Sequence of chain B:
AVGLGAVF

Residue-level contacts at the interface:
Residue V56 in chain A contacts residue A7 in chain B (closest heavy-atom distance 4.2 Å).
Residue F31 in chain A contacts residue A7 in chain B (closest heavy-atom distance 3.5 Å).
Residue V56 in chain A interacts with residue G4 in chain B (closest heavy-atom distance 3.3 Å).
Residue E103 in chain A is in contact with residue G6 in chain B (closest heavy-atom distance 4.0 Å).
Residue F31 in chain A is in contact with residue F9 in chain B (closest heavy-atom distance 3.5 Å).
Residue Y32 in chain A is in contact with residue F9 in chain B (closest heavy-atom distance 3.7 Å).
Residue G102 in chain A is in contact with residue G6 in chain B (closest heavy-atom distance 3.5 Å).
Residue A52 in chain A is in contact with residue L5 in chain B (closest heavy-atom distance 4.5 Å).
Residue V56 in chain A contacts residue G6 in chain B (closest heavy-atom distance 3.5 Å).
Residue G104 in chain A interacts with residue A7 in chain B (closest heavy-atom distance 2.8 Å).
Residue S108 in chain A interacts with residue V3 in chain B (closest heavy-atom distance 3.8 Å).
Residue V56 in chain A contacts residue L5 in chain B (closest heavy-atom distance 3.9 Å).
Residue V56 in chain A is in contact with residue V8 in chain B (closest heavy-atom distance 4.7 Å).
Residue E103 in chain A interacts with residue A7 in chain B (closest heavy-atom distance 3.6 Å).
Residue S108 in chain A interacts with residue A2 in chain B (closest heavy-atom distance 4.5 Å).
Residue G104 in chain A is in contact with residue G6 in chain B (closest heavy-atom distance 3.3 Å).
Residue S108 in chain A is in contact with residue G6 in chain B (closest heavy-atom distance 4.0 Å).
Residue G107 in chain A contacts residue A7 in chain B (closest heavy-atom distance 5.0 Å).
Residue S33 in chain A interacts with residue L5 in chain B (closest heavy-atom distance 2.8 Å).
Residue S108 in chain A contacts residue G4 in chain B (closest heavy-atom distance 3.3 Å).
Residue G55 in chain A is in contact with residue V8 in chain B (closest heavy-atom distance 3.1 Å).
Residue T50 in chain A is in contact with residue L5 in chain B (closest heavy-atom distance 3.9 Å).
Residue F31 in chain A contacts residue V8 in chain B (closest heavy-atom distance 3.5 Å).
Residue Y61 in chain A interacts with residue L5 in chain B (closest heavy-atom distance 4.5 Å).
Residue G102 in chain A interacts with residue A7 in chain B (closest heavy-atom distance 2.9 Å).
Residue E103 in chain A is in contact with residue F9 in chain B (closest heavy-atom distance 3.6 Å).
Residue G107 in chain A contacts residue G6 in chain B (closest heavy-atom distance 3.4 Å).
Residue G104 in chain A is in contact with residue V8 in chain B (closest heavy-atom distance 4.6 Å).
Residue H101 in chain A is in contact with residue L5 in chain B (closest heavy-atom distance 3.7 Å).
Residue S108 in chain A interacts with residue L5 in chain B (closest heavy-atom distance 3.0 Å).
Residue G107 in chain A is in contact with residue L5 in chain B (closest heavy-atom distance 4.1 Å).
Residue Y32 in chain A interacts with residue A7 in chain B (closest heavy-atom distance 3.8 Å).
Residue S33 in chain A contacts residue G6 in chain B (closest heavy-atom distance 5.0 Å).
Residue G102 in chain A interacts with residue L5 in chain B (closest heavy-atom distance 4.5 Å).

The following describes two proteins that form a bound complex.

Sequence of chain A:
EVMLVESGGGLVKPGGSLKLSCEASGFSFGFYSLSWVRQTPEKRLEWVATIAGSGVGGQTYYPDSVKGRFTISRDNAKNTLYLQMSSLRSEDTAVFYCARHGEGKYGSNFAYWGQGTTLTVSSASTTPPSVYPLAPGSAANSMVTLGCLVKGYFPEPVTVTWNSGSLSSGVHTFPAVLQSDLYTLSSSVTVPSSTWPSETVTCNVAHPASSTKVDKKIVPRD